Sequence of the second protein:
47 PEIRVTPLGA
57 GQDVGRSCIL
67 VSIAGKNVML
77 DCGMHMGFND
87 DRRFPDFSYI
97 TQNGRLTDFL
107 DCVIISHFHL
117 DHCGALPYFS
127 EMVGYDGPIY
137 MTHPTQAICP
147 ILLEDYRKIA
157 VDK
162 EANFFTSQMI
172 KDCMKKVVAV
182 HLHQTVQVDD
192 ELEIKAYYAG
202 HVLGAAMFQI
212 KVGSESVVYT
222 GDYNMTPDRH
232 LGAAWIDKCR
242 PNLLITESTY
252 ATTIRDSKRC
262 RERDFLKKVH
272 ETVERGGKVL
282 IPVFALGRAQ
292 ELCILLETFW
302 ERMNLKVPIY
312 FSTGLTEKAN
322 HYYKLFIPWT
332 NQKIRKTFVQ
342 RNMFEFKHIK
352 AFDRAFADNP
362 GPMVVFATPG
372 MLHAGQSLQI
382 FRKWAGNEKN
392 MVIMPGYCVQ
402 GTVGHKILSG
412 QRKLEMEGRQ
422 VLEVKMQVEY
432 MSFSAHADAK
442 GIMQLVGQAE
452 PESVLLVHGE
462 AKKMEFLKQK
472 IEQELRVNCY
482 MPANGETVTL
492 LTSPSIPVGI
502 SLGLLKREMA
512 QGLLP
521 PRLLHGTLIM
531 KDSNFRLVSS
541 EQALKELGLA

Interface contacts:
Residue L522 in the first protein contacts residue P495 in the second protein (closest heavy-atom distance 4.0 Å).
Residue T539 in the first protein interacts with residue H525 in the second protein (closest heavy-atom distance 3.2 Å).
Residue I342 in the first protein contacts residue I328 in the second protein (closest heavy-atom distance 3.8 Å).
Residue S541 in the first protein is in contact with residue L524 in the second protein (closest heavy-atom distance 3.1 Å).
Residue K515 in the first protein interacts with residue P498 in the second protein (closest heavy-atom distance 4.1 Å).
Residue L544 in the first protein is in contact with residue L506 in the second protein (closest heavy-atom distance 3.7 Å).
Residue K202 in the first protein interacts with residue E194 in the second protein (closest heavy-atom distance 3.8 Å).
Residue I535 in the first protein is in contact with residue L547 in the second protein (closest heavy-atom distance 3.8 Å).
Residue I518 in the first protein interacts with residue S494 in the second protein (closest heavy-atom distance 3.3 Å).
Residue I518 in the first protein interacts with residue P495 in the second protein (closest heavy-atom distance 3.3 Å).
Residue Y513 in the first protein is in contact with residue V499 in the second protein (closest heavy-atom distance 3.7 Å).
Residue Y199 in the first protein interacts with residue Q185 in the second protein (closest heavy-atom distance 4.0 Å).
Residue H551 in the first protein contacts residue L506 in the second protein (closest heavy-atom distance 3.5 Å).
Residue I535 in the first protein contacts residue M530 in the second protein (closest heavy-atom distance 3.9 Å).
Residue I516 in the first protein is in contact with residue I497 in the second protein (closest heavy-atom distance 2.9 Å).
Residue G534 in the first protein interacts with residue K531 in the second protein (closest heavy-atom distance 3.3 Å).
Residue V543 in the first protein is in contact with residue L523 in the second protein (closest heavy-atom distance 4.0 Å).
Residue E514 in the first protein interacts with residue V499 in the second protein (closest heavy-atom distance 2.7 Å).
Residue G534 in the first protein is in contact with residue M530 in the second protein (closest heavy-atom distance 3.5 Å).
Residue A538 in the first protein is in contact with residue L528 in the second protein (closest heavy-atom distance 3.1 Å).
Residue V540 in the first protein is in contact with residue L528 in the second protein (closest heavy-atom distance 3.6 Å).
Residue I531 in the first protein is in contact with residue L547 in the second protein (closest heavy-atom distance 3.8 Å).
Residue A538 in the first protein is in contact with residue G526 in the second protein (closest heavy-atom distance 3.8 Å).
Residue R512 in the first protein interacts with residue I501 in the second protein (closest heavy-atom distance 2.8 Å).
Residue R511 in the first protein interacts with residue S502 in the second protein (closest heavy-atom distance 4.0 Å).
Residue E338 in the first protein contacts residue V340 in the second protein (closest heavy-atom distance 3.8 Å).
Residue R512 in the first protein contacts residue G500 in the second protein (closest heavy-atom distance 3.6 Å).
Residue R511 in the first protein interacts with residue R536 in the second protein (closest heavy-atom distance 3.6 Å).
Residue S525 in the first protein contacts residue L528 in the second protein (closest heavy-atom distance 4.1 Å).
Residue A542 in the first protein is in contact with residue R522 in the second protein (closest heavy-atom distance 4.1 Å).
Residue V540 in the first protein interacts with residue L524 in the second protein (closest heavy-atom distance 3.2 Å).
Residue S200 in the first protein interacts with residue T186 in the second protein (closest heavy-atom distance 3.6 Å).
Residue L522 in the first protein contacts residue I497 in the second protein (closest heavy-atom distance 3.8 Å).
Residue F509 in the first protein contacts residue L503 in the second protein (closest heavy-atom distance 3.6 Å).
Residue V543 in the first protein interacts with residue R522 in the second protein (closest heavy-atom distance 3.6 Å).
Residue P528 in the first protein is in contact with residue M530 in the second protein (closest heavy-atom distance 3.7 Å).
Residue Q201 in the first protein is in contact with residue H184 in the second protein (closest heavy-atom distance 3.4 Å).
Residue R511 in the first protein is in contact with residue I501 in the second protein (closest heavy-atom distance 3.1 Å).
Residue I342 in the first protein is in contact with residue L326 in the second protein (closest heavy-atom distance 3.8 Å).
Residue E514 in the first protein contacts residue I501 in the second protein (closest heavy-atom distance 3.1 Å).
Residue S536 in the first protein is in contact with residue L528 in the second protein (closest heavy-atom distance 3.0 Å).
Residue L537 in the first protein is in contact with residue L528 in the second protein (closest heavy-atom distance 3.1 Å).
Residue E514 in the first protein is in contact with residue L537 in the second protein (closest heavy-atom distance 2.8 Å).
Residue S536 in the first protein interacts with residue I529 in the second protein (closest heavy-atom distance 3.5 Å).
Residue H551 in the first protein contacts residue M510 in the second protein (closest heavy-atom distance 3.8 Å).
Residue R512 in the first protein contacts residue L503 in the second protein (closest heavy-atom distance 3.2 Å).
Residue A542 in the first protein is in contact with residue L523 in the second protein (closest heavy-atom distance 3.8 Å).
Residue K510 in the first protein contacts residue S502 in the second protein (closest heavy-atom distance 4.1 Å).
Residue S536 in the first protein interacts with residue M530 in the second protein (closest heavy-atom distance 3.4 Å).
Residue A538 in the first protein interacts with residue T527 in the second protein (closest heavy-atom distance 3.1 Å).
Residue Y231 in the first protein is in contact with residue G500 in the second protein (closest heavy-atom distance 3.5 Å).
Residue K515 in the first protein interacts with residue I497 in the second protein (closest heavy-atom distance 3.6 Å).
Residue V540 in the first protein interacts with residue H525 in the second protein (closest heavy-atom distance 3.3 Å).
Residue I518 in the first protein is in contact with residue S496 in the second protein (closest heavy-atom distance 3.8 Å).
Residue T539 in the first protein contacts residue G526 in the second protein (closest heavy-atom distance 3.8 Å).
Residue V540 in the first protein contacts residue G526 in the second protein (closest heavy-atom distance 2.8 Å).
Residue L537 in the first protein is in contact with residue I529 in the second protein (closest heavy-atom distance 3.8 Å).
Residue A542 in the first protein interacts with residue L524 in the second protein (closest heavy-atom distance 3.3 Å).
Residue L537 in the first protein contacts residue T527 in the second protein (closest heavy-atom distance 4.1 Å).
Residue K510 in the first protein contacts residue L503 in the second protein (closest heavy-atom distance 3.5 Å).

This data describes a binding interaction between two proteins.

Sequence of the first protein:
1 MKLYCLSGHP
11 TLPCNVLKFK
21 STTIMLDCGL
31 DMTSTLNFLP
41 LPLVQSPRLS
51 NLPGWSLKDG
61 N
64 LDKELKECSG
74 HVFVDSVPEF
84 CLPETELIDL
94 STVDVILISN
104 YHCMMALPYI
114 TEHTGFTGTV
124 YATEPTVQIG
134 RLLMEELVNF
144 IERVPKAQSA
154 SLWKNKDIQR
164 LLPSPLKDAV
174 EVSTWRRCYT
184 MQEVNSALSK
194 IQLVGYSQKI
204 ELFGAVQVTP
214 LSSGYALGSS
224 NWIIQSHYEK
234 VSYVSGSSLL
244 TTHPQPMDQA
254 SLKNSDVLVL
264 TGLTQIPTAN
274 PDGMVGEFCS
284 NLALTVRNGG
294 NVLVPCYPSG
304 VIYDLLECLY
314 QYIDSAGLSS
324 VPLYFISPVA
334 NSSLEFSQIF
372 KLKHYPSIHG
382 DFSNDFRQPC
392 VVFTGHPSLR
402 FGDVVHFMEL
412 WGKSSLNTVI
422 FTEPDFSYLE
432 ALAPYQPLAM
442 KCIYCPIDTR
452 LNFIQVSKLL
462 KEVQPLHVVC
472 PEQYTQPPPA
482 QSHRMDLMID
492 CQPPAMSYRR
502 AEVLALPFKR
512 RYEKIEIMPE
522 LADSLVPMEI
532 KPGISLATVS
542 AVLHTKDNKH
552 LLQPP